Residue-level contacts at the interface:
Residue A57 in protein 2 contacts residue F8 in protein 1 (closest heavy-atom distance 4.8 Å).
Residue F50 in protein 2 interacts with residue F8 in protein 1 (closest heavy-atom distance 4.0 Å).
Residue M58 in protein 2 interacts with residue L4 in protein 1 (closest heavy-atom distance 3.8 Å).
Residue I51 in protein 2 contacts residue L7 in protein 1 (closest heavy-atom distance 3.4 Å).
Residue I51 in protein 2 is in contact with residue F8 in protein 1 (closest heavy-atom distance 3.3 Å).
Residue S101 in protein 2 interacts with residue F8 in protein 1 (closest heavy-atom distance 4.2 Å).
Residue R102 in protein 2 interacts with residue Y9 in protein 1 (closest heavy-atom distance 4.7 Å).
Residue G103 in protein 2 contacts residue Y9 in protein 1 (closest heavy-atom distance 3.8 Å).
Residue F54 in protein 2 is in contact with residue W3 in protein 1 (closest heavy-atom distance 3.6 Å).
Residue S101 in protein 2 is in contact with residue L7 in protein 1 (closest heavy-atom distance 2.7 Å).
Residue R102 in protein 2 is in contact with residue L7 in protein 1 (closest heavy-atom distance 4.8 Å).
Residue T56 in protein 2 interacts with residue L7 in protein 1 (closest heavy-atom distance 3.8 Å).
Residue T56 in protein 2 contacts residue F8 in protein 1 (closest heavy-atom distance 3.7 Å).
Residue V32 in protein 2 contacts residue L7 in protein 1 (closest heavy-atom distance 3.8 Å).
Residue G103 in protein 2 contacts residue Q10 in protein 1 (closest heavy-atom distance 4.9 Å).
Residue R102 in protein 2 is in contact with residue F8 in protein 1 (closest heavy-atom distance 3.8 Å).
Residue T56 in protein 2 is in contact with residue L4 in protein 1 (closest heavy-atom distance 3.8 Å).
Residue G49 in protein 2 contacts residue F8 in protein 1 (closest heavy-atom distance 4.0 Å).
Residue Y105 in protein 2 contacts residue F8 in protein 1 (closest heavy-atom distance 4.7 Å).
Residue V32 in protein 2 contacts residue F8 in protein 1 (closest heavy-atom distance 3.9 Å).
Residue S101 in protein 2 interacts with residue Y9 in protein 1 (closest heavy-atom distance 3.6 Å).
Residue S101 in protein 2 interacts with residue G6 in protein 1 (closest heavy-atom distance 2.8 Å).
Residue M58 in protein 2 contacts residue F8 in protein 1 (closest heavy-atom distance 3.3 Å).
Residue M58 in protein 2 interacts with residue A5 in protein 1 (closest heavy-atom distance 4.5 Å).
Residue G103 in protein 2 contacts residue F8 in protein 1 (closest heavy-atom distance 3.3 Å).
Residue F54 in protein 2 interacts with residue L7 in protein 1 (closest heavy-atom distance 3.9 Å).
Residue S101 in protein 2 is in contact with residue Q10 in protein 1 (closest heavy-atom distance 3.0 Å).
Residue L100 in protein 2 contacts residue L7 in protein 1 (closest heavy-atom distance 3.8 Å).

Sequence of protein 2:
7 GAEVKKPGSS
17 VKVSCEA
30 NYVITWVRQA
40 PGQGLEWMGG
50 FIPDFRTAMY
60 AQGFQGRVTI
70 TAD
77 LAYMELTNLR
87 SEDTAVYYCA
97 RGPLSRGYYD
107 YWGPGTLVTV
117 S

Sequence of protein 1:
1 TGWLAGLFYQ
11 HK

These two protein chains interact to form a complex.